These two protein chains interact to form a complex.

Sequence of protein 2:
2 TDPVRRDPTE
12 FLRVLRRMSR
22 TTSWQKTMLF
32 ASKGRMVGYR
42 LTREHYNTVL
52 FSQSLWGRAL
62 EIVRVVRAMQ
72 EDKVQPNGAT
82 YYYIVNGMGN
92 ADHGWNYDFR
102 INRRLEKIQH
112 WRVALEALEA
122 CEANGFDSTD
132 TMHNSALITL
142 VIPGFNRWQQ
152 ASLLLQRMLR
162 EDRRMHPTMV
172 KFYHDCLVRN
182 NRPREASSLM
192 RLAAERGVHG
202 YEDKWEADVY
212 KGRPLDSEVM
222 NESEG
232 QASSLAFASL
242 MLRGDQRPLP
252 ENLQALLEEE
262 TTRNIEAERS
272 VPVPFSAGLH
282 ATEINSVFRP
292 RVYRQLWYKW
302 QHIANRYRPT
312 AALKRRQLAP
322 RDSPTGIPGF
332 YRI

Interface contacts:
Residue D581 in protein 1 contacts residue R307 in protein 2 (closest heavy-atom distance 3.1 Å).
Residue L580 in protein 1 interacts with residue R307 in protein 2 (closest heavy-atom distance 3.1 Å).
Residue D576 in protein 1 is in contact with residue Y308 in protein 2 (closest heavy-atom distance 3.1 Å).
Residue T577 in protein 1 interacts with residue Y308 in protein 2 (closest heavy-atom distance 3.5 Å).
Residue N578 in protein 1 is in contact with residue R307 in protein 2 (closest heavy-atom distance 3.9 Å).
Residue T579 in protein 1 interacts with residue R307 in protein 2 (closest heavy-atom distance 2.4 Å).
Residue N578 in protein 1 is in contact with residue Y308 in protein 2 (closest heavy-atom distance 2.8 Å).
Residue T579 in protein 1 is in contact with residue Y308 in protein 2 (closest heavy-atom distance 4.9 Å).
Residue T579 in protein 1 interacts with residue I304 in protein 2 (closest heavy-atom distance 3.6 Å).

Sequence of protein 1:
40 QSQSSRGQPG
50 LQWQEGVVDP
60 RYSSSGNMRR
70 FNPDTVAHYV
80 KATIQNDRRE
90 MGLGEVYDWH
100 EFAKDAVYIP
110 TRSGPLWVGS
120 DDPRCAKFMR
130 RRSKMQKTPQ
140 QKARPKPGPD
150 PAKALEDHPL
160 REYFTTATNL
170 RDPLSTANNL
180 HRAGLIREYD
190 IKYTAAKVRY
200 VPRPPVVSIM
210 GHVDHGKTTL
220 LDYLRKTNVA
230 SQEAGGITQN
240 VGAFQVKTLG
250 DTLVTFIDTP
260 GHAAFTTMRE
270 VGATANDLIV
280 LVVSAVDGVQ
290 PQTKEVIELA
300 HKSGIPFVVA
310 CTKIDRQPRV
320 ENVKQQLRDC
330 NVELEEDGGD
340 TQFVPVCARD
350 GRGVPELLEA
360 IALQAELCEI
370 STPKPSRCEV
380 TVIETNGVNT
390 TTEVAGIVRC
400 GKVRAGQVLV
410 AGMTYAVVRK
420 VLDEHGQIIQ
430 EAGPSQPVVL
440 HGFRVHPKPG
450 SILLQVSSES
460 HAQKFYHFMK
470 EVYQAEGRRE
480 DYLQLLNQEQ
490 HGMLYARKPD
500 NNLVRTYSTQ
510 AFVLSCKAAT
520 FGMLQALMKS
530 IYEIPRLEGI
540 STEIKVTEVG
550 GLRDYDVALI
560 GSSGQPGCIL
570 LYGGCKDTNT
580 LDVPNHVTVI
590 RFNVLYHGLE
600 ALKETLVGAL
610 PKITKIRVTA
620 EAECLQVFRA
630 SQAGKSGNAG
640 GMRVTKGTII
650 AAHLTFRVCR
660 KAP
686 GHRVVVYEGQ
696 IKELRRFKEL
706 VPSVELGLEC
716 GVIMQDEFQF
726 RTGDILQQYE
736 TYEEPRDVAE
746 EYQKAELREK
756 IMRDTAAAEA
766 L